Sequence of protein 2:
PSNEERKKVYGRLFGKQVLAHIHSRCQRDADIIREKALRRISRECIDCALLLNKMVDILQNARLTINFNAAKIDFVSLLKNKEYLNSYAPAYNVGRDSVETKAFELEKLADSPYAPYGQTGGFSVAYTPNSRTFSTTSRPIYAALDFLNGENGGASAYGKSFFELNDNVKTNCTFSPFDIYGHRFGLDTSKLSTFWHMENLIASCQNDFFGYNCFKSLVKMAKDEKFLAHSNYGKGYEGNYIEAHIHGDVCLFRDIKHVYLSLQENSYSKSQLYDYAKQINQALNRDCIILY

These two protein chains interact to form a complex.

Residue-level contacts at the interface:
Residue P3 in protein 2 is in contact with residue L27 in protein 1 (closest heavy-atom distance 3.8 Å).
Residue P3 in protein 2 interacts with residue K26 in protein 1 (closest heavy-atom distance 4.2 Å).
Residue Y127 in protein 2 interacts with residue V31 in protein 1 (closest heavy-atom distance 3.2 Å).
Residue N181 in protein 2 is in contact with residue W66 in protein 1 (closest heavy-atom distance 3.4 Å).
Residue T184 in protein 2 interacts with residue G38 in protein 1 (closest heavy-atom distance 3.3 Å).
Residue F208 in protein 2 is in contact with residue I62 in protein 1 (closest heavy-atom distance 3.8 Å).
Residue H25 in protein 2 is in contact with residue I37 in protein 1 (closest heavy-atom distance 3.4 Å).
Residue L21 in protein 2 contacts residue G38 in protein 1 (closest heavy-atom distance 4.4 Å).
Residue Y12 in protein 2 is in contact with residue L27 in protein 1 (closest heavy-atom distance 3.6 Å).
Residue K18 in protein 2 contacts residue F39 in protein 1 (closest heavy-atom distance 3.3 Å).
Residue N181 in protein 2 is in contact with residue W54 in protein 1 (closest heavy-atom distance 4.4 Å).
Residue P126 in protein 2 interacts with residue T32 in protein 1 (closest heavy-atom distance 3.5 Å).
Residue D268 in protein 2 interacts with residue Y69 in protein 1 (closest heavy-atom distance 3.6 Å).
Residue N179 in protein 2 interacts with residue H68 in protein 1 (closest heavy-atom distance 3.4 Å).
Residue T184 in protein 2 interacts with residue F39 in protein 1 (closest heavy-atom distance 3.2 Å).
Residue L21 in protein 2 interacts with residue I37 in protein 1 (closest heavy-atom distance 3.8 Å).
Residue V11 in protein 2 is in contact with residue E42 in protein 1 (closest heavy-atom distance 4.1 Å).
Residue V11 in protein 2 interacts with residue L27 in protein 1 (closest heavy-atom distance 3.7 Å).
Residue R267 in protein 2 interacts with residue Y69 in protein 1 (closest heavy-atom distance 3.6 Å).
Residue R14 in protein 2 contacts residue E42 in protein 1 (closest heavy-atom distance 3.2 Å).
Residue T184 in protein 2 contacts residue I37 in protein 1 (closest heavy-atom distance 4.1 Å).
Residue R299 in protein 2 is in contact with residue H68 in protein 1 (closest heavy-atom distance 4.1 Å).
Residue K18 in protein 2 contacts residue I34 in protein 1 (closest heavy-atom distance 4.0 Å).
Residue Y127 in protein 2 is in contact with residue T32 in protein 1 (closest heavy-atom distance 3.4 Å).
Residue R8 in protein 2 is in contact with residue L27 in protein 1 (closest heavy-atom distance 4.2 Å).
Residue D262 in protein 2 contacts residue V41 in protein 1 (closest heavy-atom distance 4.2 Å).
Residue R267 in protein 2 is in contact with residue W54 in protein 1 (closest heavy-atom distance 3.5 Å).
Residue L15 in protein 2 interacts with residue L27 in protein 1 (closest heavy-atom distance 4.5 Å).
Residue R267 in protein 2 contacts residue T52 in protein 1 (closest heavy-atom distance 4.3 Å).
Residue N181 in protein 2 is in contact with residue L65 in protein 1 (closest heavy-atom distance 3.8 Å).
Residue L15 in protein 2 is in contact with residue I34 in protein 1 (closest heavy-atom distance 3.8 Å).
Residue T184 in protein 2 contacts residue I62 in protein 1 (closest heavy-atom distance 3.9 Å).
Residue N185 in protein 2 interacts with residue G38 in protein 1 (closest heavy-atom distance 3.2 Å).
Residue Y12 in protein 2 is in contact with residue E29 in protein 1 (closest heavy-atom distance 2.4 Å).
Residue K18 in protein 2 contacts residue P35 in protein 1 (closest heavy-atom distance 4.7 Å).
Residue R267 in protein 2 contacts residue V41 in protein 1 (closest heavy-atom distance 3.7 Å).
Residue N181 in protein 2 contacts residue Y69 in protein 1 (closest heavy-atom distance 3.1 Å).
Residue Y127 in protein 2 is in contact with residue I34 in protein 1 (closest heavy-atom distance 3.9 Å).
Residue D180 in protein 2 interacts with residue L65 in protein 1 (closest heavy-atom distance 3.7 Å).
Residue W209 in protein 2 contacts residue G58 in protein 1 (closest heavy-atom distance 4.7 Å).
Residue R8 in protein 2 is in contact with residue E29 in protein 1 (closest heavy-atom distance 2.3 Å).
Residue V11 in protein 2 is in contact with residue K26 in protein 1 (closest heavy-atom distance 3.8 Å).
Residue N179 in protein 2 is in contact with residue Y69 in protein 1 (closest heavy-atom distance 2.8 Å).
Residue V182 in protein 2 interacts with residue F39 in protein 1 (closest heavy-atom distance 4.1 Å).
Residue E7 in protein 2 interacts with residue K26 in protein 1 (closest heavy-atom distance 3.0 Å).
Residue L15 in protein 2 interacts with residue Y23 in protein 1 (closest heavy-atom distance 3.5 Å).
Residue N185 in protein 2 interacts with residue F39 in protein 1 (closest heavy-atom distance 3.0 Å).
Residue A22 in protein 2 is in contact with residue I37 in protein 1 (closest heavy-atom distance 3.9 Å).
Residue W209 in protein 2 is in contact with residue I37 in protein 1 (closest heavy-atom distance 3.0 Å).
Residue F208 in protein 2 interacts with residue L65 in protein 1 (closest heavy-atom distance 3.6 Å).
Residue W209 in protein 2 contacts residue I62 in protein 1 (closest heavy-atom distance 3.4 Å).
Residue L15 in protein 2 interacts with residue V31 in protein 1 (closest heavy-atom distance 3.9 Å).
Residue N181 in protein 2 interacts with residue F39 in protein 1 (closest heavy-atom distance 3.2 Å).
Residue A22 in protein 2 is in contact with residue P35 in protein 1 (closest heavy-atom distance 4.0 Å).
Residue R267 in protein 2 contacts residue R7 in protein 1 (closest heavy-atom distance 4.6 Å).
Residue W209 in protein 2 interacts with residue K61 in protein 1 (closest heavy-atom distance 3.6 Å).
Residue Q19 in protein 2 is in contact with residue I34 in protein 1 (closest heavy-atom distance 3.9 Å).
Residue V11 in protein 2 is in contact with residue Y23 in protein 1 (closest heavy-atom distance 3.7 Å).
Residue T184 in protein 2 is in contact with residue L65 in protein 1 (closest heavy-atom distance 4.1 Å).
Residue K18 in protein 2 contacts residue N40 in protein 1 (closest heavy-atom distance 3.6 Å).

Sequence of protein 1:
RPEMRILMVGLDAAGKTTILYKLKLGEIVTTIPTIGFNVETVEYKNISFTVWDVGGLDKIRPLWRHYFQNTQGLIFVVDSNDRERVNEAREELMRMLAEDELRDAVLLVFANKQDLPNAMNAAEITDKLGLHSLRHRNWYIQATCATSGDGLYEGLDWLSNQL